Sequence of protein 1:
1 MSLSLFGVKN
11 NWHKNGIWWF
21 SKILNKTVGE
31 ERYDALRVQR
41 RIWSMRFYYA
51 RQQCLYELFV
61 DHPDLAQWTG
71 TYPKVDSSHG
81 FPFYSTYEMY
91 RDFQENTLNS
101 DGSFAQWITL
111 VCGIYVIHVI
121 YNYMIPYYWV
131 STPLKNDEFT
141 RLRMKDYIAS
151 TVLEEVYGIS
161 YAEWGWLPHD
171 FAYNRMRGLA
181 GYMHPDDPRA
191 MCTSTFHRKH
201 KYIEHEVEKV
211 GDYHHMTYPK

The following describes two proteins that form a bound complex.

Residue-level contacts at the interface:
Residue V210 in protein 1 is in contact with residue W69 in protein 2 (closest heavy-atom distance 4.4 Å).
Residue M216 in protein 1 contacts residue G70 in protein 2 (closest heavy-atom distance 3.4 Å).
Residue K74 in protein 1 contacts residue Y5 in protein 2 (closest heavy-atom distance 2.7 Å).
Residue L98 in protein 1 is in contact with residue R21 in protein 2 (closest heavy-atom distance 3.4 Å).
Residue H215 in protein 1 interacts with residue Y103 in protein 2 (closest heavy-atom distance 3.9 Å).
Residue K74 in protein 1 contacts residue H4 in protein 2 (closest heavy-atom distance 4.3 Å).
Residue N99 in protein 1 interacts with residue L17 in protein 2 (closest heavy-atom distance 3.2 Å).
Residue Q52 in protein 1 contacts residue H4 in protein 2 (closest heavy-atom distance 4.7 Å).
Residue H214 in protein 1 is in contact with residue W99 in protein 2 (closest heavy-atom distance 4.3 Å).
Residue M216 in protein 1 interacts with residue W69 in protein 2 (closest heavy-atom distance 3.3 Å).
Residue Y72 in protein 1 is in contact with residue T6 in protein 2 (closest heavy-atom distance 3.9 Å).
Residue N99 in protein 1 is in contact with residue V9 in protein 2 (closest heavy-atom distance 4.7 Å).
Residue M89 in protein 1 is in contact with residue N7 in protein 2 (closest heavy-atom distance 4.2 Å).
Residue W18 in protein 1 is in contact with residue R19 in protein 2 (closest heavy-atom distance 3.5 Å).
Residue Y213 in protein 1 contacts residue N68 in protein 2 (closest heavy-atom distance 3.1 Å).
Residue P73 in protein 1 is in contact with residue V2 in protein 2 (closest heavy-atom distance 3.7 Å).
Residue H214 in protein 1 is in contact with residue G70 in protein 2 (closest heavy-atom distance 4.0 Å).
Residue H215 in protein 1 contacts residue W69 in protein 2 (closest heavy-atom distance 4.5 Å).
Residue M216 in protein 1 is in contact with residue Y71 in protein 2 (closest heavy-atom distance 4.3 Å).
Residue G211 in protein 1 is in contact with residue N68 in protein 2 (closest heavy-atom distance 3.6 Å).
Residue Y213 in protein 1 is in contact with residue A73 in protein 2 (closest heavy-atom distance 4.2 Å).
Residue G70 in protein 1 interacts with residue N7 in protein 2 (closest heavy-atom distance 2.8 Å).
Residue G211 in protein 1 contacts residue G70 in protein 2 (closest heavy-atom distance 3.9 Å).
Residue G211 in protein 1 interacts with residue R67 in protein 2 (closest heavy-atom distance 3.8 Å).
Residue W107 in protein 1 contacts residue R21 in protein 2 (closest heavy-atom distance 3.9 Å).
Residue R91 in protein 1 interacts with residue V9 in protein 2 (closest heavy-atom distance 4.6 Å).
Residue Y48 in protein 1 contacts residue H4 in protein 2 (closest heavy-atom distance 3.6 Å).
Residue S100 in protein 1 is in contact with residue V9 in protein 2 (closest heavy-atom distance 4.7 Å).
Residue Y213 in protein 1 interacts with residue G70 in protein 2 (closest heavy-atom distance 3.2 Å).
Residue S103 in protein 1 contacts residue R21 in protein 2 (closest heavy-atom distance 4.7 Å).
Residue Y48 in protein 1 is in contact with residue F3 in protein 2 (closest heavy-atom distance 4.5 Å).
Residue H197 in protein 1 interacts with residue W69 in protein 2 (closest heavy-atom distance 4.0 Å).
Residue P73 in protein 1 contacts residue Y5 in protein 2 (closest heavy-atom distance 3.9 Å).
Residue Y49 in protein 1 is in contact with residue F3 in protein 2 (closest heavy-atom distance 4.0 Å).
Residue S100 in protein 1 interacts with residue N13 in protein 2 (closest heavy-atom distance 4.3 Å).
Residue Y72 in protein 1 interacts with residue Y5 in protein 2 (closest heavy-atom distance 3.7 Å).
Residue V210 in protein 1 is in contact with residue R67 in protein 2 (closest heavy-atom distance 2.5 Å).
Residue H215 in protein 1 contacts residue G70 in protein 2 (closest heavy-atom distance 3.8 Å).
Residue K74 in protein 1 interacts with residue V2 in protein 2 (closest heavy-atom distance 3.2 Å).
Residue Q52 in protein 1 contacts residue T6 in protein 2 (closest heavy-atom distance 4.6 Å).
Residue D76 in protein 1 is in contact with residue V2 in protein 2 (closest heavy-atom distance 3.7 Å).
Residue N99 in protein 1 contacts residue R21 in protein 2 (closest heavy-atom distance 3.8 Å).
Residue Y72 in protein 1 contacts residue N7 in protein 2 (closest heavy-atom distance 3.6 Å).
Residue N99 in protein 1 is in contact with residue F8 in protein 2 (closest heavy-atom distance 3.6 Å).
Residue Q94 in protein 1 contacts residue N7 in protein 2 (closest heavy-atom distance 3.1 Å).
Residue V75 in protein 1 interacts with residue V2 in protein 2 (closest heavy-atom distance 3.2 Å).
Residue W107 in protein 1 interacts with residue Y24 in protein 2 (closest heavy-atom distance 3.1 Å).
Residue D212 in protein 1 is in contact with residue N68 in protein 2 (closest heavy-atom distance 3.4 Å).
Residue Q52 in protein 1 contacts residue F3 in protein 2 (closest heavy-atom distance 2.6 Å).
Residue Y147 in protein 1 contacts residue Y39 in protein 2 (closest heavy-atom distance 4.7 Å).
Residue Y90 in protein 1 contacts residue N7 in protein 2 (closest heavy-atom distance 4.5 Å).
Residue I17 in protein 1 contacts residue R19 in protein 2 (closest heavy-atom distance 3.6 Å).
Residue H214 in protein 1 interacts with residue A73 in protein 2 (closest heavy-atom distance 3.6 Å).
Residue N99 in protein 1 contacts residue N13 in protein 2 (closest heavy-atom distance 3.2 Å).
Residue K74 in protein 1 interacts with residue F3 in protein 2 (closest heavy-atom distance 2.6 Å).
Residue R91 in protein 1 is in contact with residue N7 in protein 2 (closest heavy-atom distance 3.3 Å).
Residue G211 in protein 1 is in contact with residue W69 in protein 2 (closest heavy-atom distance 2.6 Å).
Residue Y213 in protein 1 is in contact with residue W69 in protein 2 (closest heavy-atom distance 4.3 Å).
Residue K209 in protein 1 is in contact with residue R67 in protein 2 (closest heavy-atom distance 3.3 Å).
Residue S100 in protein 1 is in contact with residue F8 in protein 2 (closest heavy-atom distance 4.7 Å).

Sequence of protein 2:
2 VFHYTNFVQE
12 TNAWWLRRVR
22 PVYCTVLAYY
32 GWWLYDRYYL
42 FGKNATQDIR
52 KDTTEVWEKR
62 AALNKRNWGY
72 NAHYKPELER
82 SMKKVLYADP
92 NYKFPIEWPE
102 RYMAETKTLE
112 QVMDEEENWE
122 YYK